Sequence of the second protein:
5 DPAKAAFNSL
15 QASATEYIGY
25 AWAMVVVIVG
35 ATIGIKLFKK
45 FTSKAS

Sequence of the first protein:
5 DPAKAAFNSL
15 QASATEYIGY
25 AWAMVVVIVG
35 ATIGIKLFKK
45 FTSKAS

Contacts between the two chains:
Residue P6 in the second protein is in contact with residue W26 in the first protein (closest heavy-atom distance 3.9 Å).
Residue Y21 in the second protein is in contact with residue F42 in the first protein (closest heavy-atom distance 4.7 Å).
Residue A10 in the second protein contacts residue W26 in the first protein (closest heavy-atom distance 4.8 Å).
Residue M28 in the second protein is in contact with residue A49 in the first protein (closest heavy-atom distance 3.8 Å).
Residue L14 in the second protein interacts with residue G34 in the first protein (closest heavy-atom distance 3.9 Å).
Residue A25 in the second protein interacts with residue A49 in the first protein (closest heavy-atom distance 4.0 Å).
Residue I22 in the second protein interacts with residue F45 in the first protein (closest heavy-atom distance 3.5 Å).
Residue L14 in the second protein contacts residue I37 in the first protein (closest heavy-atom distance 3.6 Å).
Residue L14 in the second protein is in contact with residue V33 in the first protein (closest heavy-atom distance 4.4 Å).
Residue V29 in the second protein is in contact with residue A49 in the first protein (closest heavy-atom distance 3.7 Å).
Residue A18 in the second protein is in contact with residue L41 in the first protein (closest heavy-atom distance 3.7 Å).
Residue A18 in the second protein contacts residue F45 in the first protein (closest heavy-atom distance 4.6 Å).
Residue A7 in the second protein is in contact with residue W26 in the first protein (closest heavy-atom distance 3.6 Å).
Residue A10 in the second protein is in contact with residue V30 in the first protein (closest heavy-atom distance 3.7 Å).
Residue P6 in the second protein is in contact with residue V30 in the first protein (closest heavy-atom distance 4.5 Å).
Residue Y21 in the second protein contacts residue F45 in the first protein (closest heavy-atom distance 3.8 Å).
Residue A25 in the second protein contacts residue F45 in the first protein (closest heavy-atom distance 3.9 Å).
Residue M28 in the second protein contacts residue T46 in the first protein (closest heavy-atom distance 4.8 Å).
Residue L14 in the second protein interacts with residue G38 in the first protein (closest heavy-atom distance 4.9 Å).
Residue I32 in the second protein contacts residue A49 in the first protein (closest heavy-atom distance 4.8 Å).
Residue Y21 in the second protein interacts with residue L41 in the first protein (closest heavy-atom distance 3.8 Å).
Residue Y21 in the second protein is in contact with residue I39 in the first protein (closest heavy-atom distance 5.0 Å).
Residue M28 in the second protein interacts with residue S50 in the first protein (closest heavy-atom distance 3.5 Å).
Residue Y21 in the second protein is in contact with residue G38 in the first protein (closest heavy-atom distance 3.5 Å).

This data describes a binding interaction between two proteins.